Contacts between the two chains:
Residue D139 in chain B is in contact with residue A74 in chain A (closest heavy-atom distance 4.2 Å).
Residue R143 in chain B is in contact with residue K76 in chain A (closest heavy-atom distance 4.1 Å).
Residue T137 in chain B interacts with residue A74 in chain A (closest heavy-atom distance 4.4 Å).
Residue T132 in chain B contacts residue V79 in chain A (closest heavy-atom distance 4.8 Å).
Residue G140 in chain B is in contact with residue A74 in chain A (closest heavy-atom distance 4.4 Å).
Residue A135 in chain B contacts residue V79 in chain A (closest heavy-atom distance 4.6 Å).
Residue A135 in chain B is in contact with residue I72 in chain A (closest heavy-atom distance 4.7 Å).

These two protein chains interact to form a complex.

Sequence of chain B:
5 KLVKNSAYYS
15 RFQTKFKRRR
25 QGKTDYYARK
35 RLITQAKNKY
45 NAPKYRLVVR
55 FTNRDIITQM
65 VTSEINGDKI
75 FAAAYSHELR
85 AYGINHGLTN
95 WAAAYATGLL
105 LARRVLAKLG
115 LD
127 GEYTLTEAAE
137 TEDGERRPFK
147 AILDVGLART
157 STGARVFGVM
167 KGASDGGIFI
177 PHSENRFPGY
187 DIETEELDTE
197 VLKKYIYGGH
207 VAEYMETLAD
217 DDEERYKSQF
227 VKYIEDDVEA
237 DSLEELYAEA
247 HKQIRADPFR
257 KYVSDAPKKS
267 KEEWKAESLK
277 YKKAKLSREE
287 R

Sequence of chain A:
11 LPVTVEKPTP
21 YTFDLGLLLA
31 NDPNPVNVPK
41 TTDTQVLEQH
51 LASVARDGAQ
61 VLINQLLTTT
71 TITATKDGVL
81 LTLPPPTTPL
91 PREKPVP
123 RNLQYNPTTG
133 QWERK